These two protein chains interact to form a complex.

Sequence of the second protein:
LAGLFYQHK

Sequence of the first protein:
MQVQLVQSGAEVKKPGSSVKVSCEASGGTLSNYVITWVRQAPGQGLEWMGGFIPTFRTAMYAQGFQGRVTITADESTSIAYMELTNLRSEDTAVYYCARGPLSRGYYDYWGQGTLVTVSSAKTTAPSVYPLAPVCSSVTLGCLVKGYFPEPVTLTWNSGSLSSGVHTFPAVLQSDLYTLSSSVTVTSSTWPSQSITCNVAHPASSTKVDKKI

Contacts between the two chains:
Residue S103 in the first protein contacts residue L8 in the second protein (closest heavy-atom distance 3.2 Å).
Residue T58 in the first protein interacts with residue L8 in the second protein (closest heavy-atom distance 4.2 Å).
Residue S103 in the first protein is in contact with residue Y10 in the second protein (closest heavy-atom distance 3.8 Å).
Residue M60 in the first protein is in contact with residue A6 in the second protein (closest heavy-atom distance 3.1 Å).
Residue M60 in the first protein is in contact with residue F9 in the second protein (closest heavy-atom distance 3.6 Å).
Residue F52 in the first protein interacts with residue F9 in the second protein (closest heavy-atom distance 4.1 Å).
Residue F56 in the first protein interacts with residue L8 in the second protein (closest heavy-atom distance 3.9 Å).
Residue G105 in the first protein is in contact with residue Y10 in the second protein (closest heavy-atom distance 4.1 Å).
Residue S103 in the first protein interacts with residue G7 in the second protein (closest heavy-atom distance 2.8 Å).
Residue G51 in the first protein is in contact with residue F9 in the second protein (closest heavy-atom distance 4.1 Å).
Residue Y107 in the first protein interacts with residue F9 in the second protein (closest heavy-atom distance 5.0 Å).
Residue I53 in the first protein contacts residue L8 in the second protein (closest heavy-atom distance 3.5 Å).
Residue S103 in the first protein contacts residue F9 in the second protein (closest heavy-atom distance 3.6 Å).
Residue R104 in the first protein interacts with residue Y10 in the second protein (closest heavy-atom distance 4.2 Å).
Residue R104 in the first protein contacts residue Q11 in the second protein (closest heavy-atom distance 3.9 Å).
Residue G105 in the first protein contacts residue F9 in the second protein (closest heavy-atom distance 3.0 Å).
Residue T58 in the first protein is in contact with residue F9 in the second protein (closest heavy-atom distance 4.5 Å).
Residue R104 in the first protein interacts with residue F9 in the second protein (closest heavy-atom distance 3.5 Å).
Residue L102 in the first protein contacts residue F9 in the second protein (closest heavy-atom distance 5.0 Å).
Residue V34 in the first protein interacts with residue L8 in the second protein (closest heavy-atom distance 3.8 Å).
Residue A59 in the first protein is in contact with residue F9 in the second protein (closest heavy-atom distance 4.3 Å).
Residue S103 in the first protein is in contact with residue Q11 in the second protein (closest heavy-atom distance 3.2 Å).
Residue L102 in the first protein is in contact with residue L8 in the second protein (closest heavy-atom distance 4.1 Å).
Residue I53 in the first protein is in contact with residue F9 in the second protein (closest heavy-atom distance 4.1 Å).
Residue V34 in the first protein contacts residue F9 in the second protein (closest heavy-atom distance 4.0 Å).